Sequence of chain A:
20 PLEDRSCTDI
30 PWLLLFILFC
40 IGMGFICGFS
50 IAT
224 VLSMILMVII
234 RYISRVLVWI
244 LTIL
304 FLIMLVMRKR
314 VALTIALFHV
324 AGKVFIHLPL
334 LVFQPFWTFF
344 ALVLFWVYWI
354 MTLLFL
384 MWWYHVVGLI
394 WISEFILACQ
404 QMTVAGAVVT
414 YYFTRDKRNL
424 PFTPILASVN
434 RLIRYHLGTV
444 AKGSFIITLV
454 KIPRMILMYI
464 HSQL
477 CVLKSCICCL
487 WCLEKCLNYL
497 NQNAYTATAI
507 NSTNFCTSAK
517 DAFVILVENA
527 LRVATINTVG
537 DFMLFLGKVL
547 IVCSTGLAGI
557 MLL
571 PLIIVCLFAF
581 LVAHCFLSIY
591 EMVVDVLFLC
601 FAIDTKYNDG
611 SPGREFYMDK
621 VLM

Sequence of chain B:
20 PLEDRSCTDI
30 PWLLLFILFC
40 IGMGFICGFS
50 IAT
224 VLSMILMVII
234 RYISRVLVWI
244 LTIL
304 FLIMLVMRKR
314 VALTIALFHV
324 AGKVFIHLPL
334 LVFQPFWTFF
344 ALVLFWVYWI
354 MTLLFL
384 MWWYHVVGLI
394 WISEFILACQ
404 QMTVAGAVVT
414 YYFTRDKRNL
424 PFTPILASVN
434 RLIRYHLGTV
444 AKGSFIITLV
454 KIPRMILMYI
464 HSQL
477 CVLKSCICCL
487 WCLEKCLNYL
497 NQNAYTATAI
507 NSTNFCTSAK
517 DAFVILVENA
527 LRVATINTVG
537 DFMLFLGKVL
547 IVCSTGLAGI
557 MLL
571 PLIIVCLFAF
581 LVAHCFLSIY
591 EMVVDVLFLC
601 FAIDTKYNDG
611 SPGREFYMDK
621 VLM

This data describes a binding interaction between two proteins.

Residue-level contacts at the interface:
Residue K516 in chain B contacts residue V523 in chain A (closest heavy-atom distance 4.8 Å).
Residue S481 in chain B interacts with residue S481 in chain A (closest heavy-atom distance 4.3 Å).
Residue F519 in chain B contacts residue F519 in chain A (closest heavy-atom distance 3.9 Å).
Residue E524 in chain B is in contact with residue K516 in chain A (closest heavy-atom distance 4.8 Å).
Residue K516 in chain B is in contact with residue E524 in chain A (closest heavy-atom distance 3.6 Å).
Residue V520 in chain B interacts with residue E524 in chain A (closest heavy-atom distance 4.5 Å).
Residue V520 in chain B interacts with residue V520 in chain A (closest heavy-atom distance 4.2 Å).
Residue E524 in chain B is in contact with residue V520 in chain A (closest heavy-atom distance 4.6 Å).
Residue V523 in chain B is in contact with residue F519 in chain A (closest heavy-atom distance 4.0 Å).
Residue F519 in chain B is in contact with residue V523 in chain A (closest heavy-atom distance 3.8 Å).